Sequence of the first protein:
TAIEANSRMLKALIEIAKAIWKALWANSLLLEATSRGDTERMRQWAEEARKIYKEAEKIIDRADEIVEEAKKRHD

Sequence of the second protein:
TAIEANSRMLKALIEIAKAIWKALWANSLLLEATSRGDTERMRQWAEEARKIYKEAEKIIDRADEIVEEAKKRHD

Contacts between the two chains:
Residue I8 in the second protein contacts residue A7 in the first protein (closest heavy-atom distance 4.9 Å).
Residue I8 in the second protein contacts residue T6 in the first protein (closest heavy-atom distance 4.9 Å).
Residue N11 in the second protein contacts residue N11 in the first protein (closest heavy-atom distance 4.7 Å).
Residue I8 in the second protein is in contact with residue I8 in the first protein (closest heavy-atom distance 4.7 Å).

These two protein chains interact to form a complex.